This data describes a binding interaction between two proteins.

Sequence of the first protein:
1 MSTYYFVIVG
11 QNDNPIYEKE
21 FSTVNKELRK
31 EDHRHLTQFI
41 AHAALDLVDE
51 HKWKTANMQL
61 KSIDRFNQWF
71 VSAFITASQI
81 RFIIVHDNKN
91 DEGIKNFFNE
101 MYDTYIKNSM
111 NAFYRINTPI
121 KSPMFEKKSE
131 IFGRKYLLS

Interface contacts:
Residue D66 in the second protein contacts residue A112 in the first protein (closest heavy-atom distance 4.5 Å).
Residue L74 in the second protein is in contact with residue I106 in the first protein (closest heavy-atom distance 3.7 Å).
Residue N159 in the second protein contacts residue A77 in the first protein (closest heavy-atom distance 2.9 Å).
Residue T86 in the second protein is in contact with residue A56 in the first protein (closest heavy-atom distance 3.4 Å).
Residue R84 in the second protein is in contact with residue L60 in the first protein (closest heavy-atom distance 4.1 Å).
Residue D73 in the second protein contacts residue T76 in the first protein (closest heavy-atom distance 4.0 Å).
Residue G161 in the second protein is in contact with residue W53 in the first protein (closest heavy-atom distance 4.2 Å).
Residue T86 in the second protein interacts with residue K52 in the first protein (closest heavy-atom distance 3.4 Å).
Residue R70 in the second protein contacts residue S109 in the first protein (closest heavy-atom distance 3.5 Å).
Residue I72 in the second protein is in contact with residue A77 in the first protein (closest heavy-atom distance 4.0 Å).
Residue N159 in the second protein is in contact with residue Q79 in the first protein (closest heavy-atom distance 2.4 Å).
Residue R187 in the second protein contacts residue W53 in the first protein (closest heavy-atom distance 3.0 Å).
Residue C160 in the second protein interacts with residue A77 in the first protein (closest heavy-atom distance 3.2 Å).
Residue F76 in the second protein is in contact with residue Y102 in the first protein (closest heavy-atom distance 3.0 Å).
Residue K87 in the second protein contacts residue K54 in the first protein (closest heavy-atom distance 4.0 Å).
Residue T69 in the second protein contacts residue I116 in the first protein (closest heavy-atom distance 3.7 Å).
Residue K83 in the second protein contacts residue M58 in the first protein (closest heavy-atom distance 2.9 Å).
Residue R84 in the second protein is in contact with residue A56 in the first protein (closest heavy-atom distance 2.8 Å).
Residue R84 in the second protein interacts with residue T55 in the first protein (closest heavy-atom distance 4.3 Å).
Residue R70 in the second protein contacts residue N111 in the first protein (closest heavy-atom distance 3.6 Å).
Residue D73 in the second protein is in contact with residue Y105 in the first protein (closest heavy-atom distance 3.1 Å).
Residue T158 in the second protein is in contact with residue Q11 in the first protein (closest heavy-atom distance 2.8 Å).
Residue T86 in the second protein is in contact with residue W53 in the first protein (closest heavy-atom distance 3.3 Å).
Residue L74 in the second protein interacts with residue M110 in the first protein (closest heavy-atom distance 3.2 Å).
Residue C160 in the second protein interacts with residue Q79 in the first protein (closest heavy-atom distance 3.3 Å).
Residue F76 in the second protein interacts with residue A77 in the first protein (closest heavy-atom distance 3.6 Å).
Residue R70 in the second protein interacts with residue M110 in the first protein (closest heavy-atom distance 2.9 Å).
Residue N159 in the second protein is in contact with residue S78 in the first protein (closest heavy-atom distance 3.1 Å).
Residue R70 in the second protein is in contact with residue F113 in the first protein (closest heavy-atom distance 4.5 Å).
Residue K83 in the second protein interacts with residue A56 in the first protein (closest heavy-atom distance 3.1 Å).
Residue C160 in the second protein contacts residue S78 in the first protein (closest heavy-atom distance 4.7 Å).
Residue I71 in the second protein interacts with residue M110 in the first protein (closest heavy-atom distance 4.8 Å).
Residue R70 in the second protein interacts with residue R115 in the first protein (closest heavy-atom distance 4.8 Å).
Residue R84 in the second protein is in contact with residue T76 in the first protein (closest heavy-atom distance 4.1 Å).
Residue N159 in the second protein contacts residue I116 in the first protein (closest heavy-atom distance 2.9 Å).
Residue G161 in the second protein interacts with residue Q79 in the first protein (closest heavy-atom distance 2.9 Å).
Residue K87 in the second protein is in contact with residue K52 in the first protein (closest heavy-atom distance 4.5 Å).
Residue F76 in the second protein is in contact with residue M58 in the first protein (closest heavy-atom distance 4.7 Å).
Residue D73 in the second protein is in contact with residue I106 in the first protein (closest heavy-atom distance 3.0 Å).
Residue T158 in the second protein contacts residue Q79 in the first protein (closest heavy-atom distance 3.2 Å).
Residue R70 in the second protein is in contact with residue A112 in the first protein (closest heavy-atom distance 2.8 Å).
Residue I72 in the second protein is in contact with residue S78 in the first protein (closest heavy-atom distance 4.5 Å).
Residue F76 in the second protein interacts with residue F74 in the first protein (closest heavy-atom distance 4.2 Å).
Residue F183 in the second protein interacts with residue W53 in the first protein (closest heavy-atom distance 4.6 Å).
Residue N159 in the second protein contacts residue Q11 in the first protein (closest heavy-atom distance 2.9 Å).
Residue K87 in the second protein is in contact with residue W53 in the first protein (closest heavy-atom distance 2.2 Å).
Residue K83 in the second protein interacts with residue N57 in the first protein (closest heavy-atom distance 3.2 Å).
Residue R84 in the second protein is in contact with residue Q59 in the first protein (closest heavy-atom distance 4.2 Å).
Residue E85 in the second protein interacts with residue A56 in the first protein (closest heavy-atom distance 3.6 Å).
Residue M191 in the second protein interacts with residue W53 in the first protein (closest heavy-atom distance 3.5 Å).
Residue R84 in the second protein is in contact with residue M58 in the first protein (closest heavy-atom distance 2.7 Å).
Residue R84 in the second protein interacts with residue F74 in the first protein (closest heavy-atom distance 4.5 Å).
Residue D73 in the second protein interacts with residue S78 in the first protein (closest heavy-atom distance 3.5 Å).
Residue D73 in the second protein contacts residue A77 in the first protein (closest heavy-atom distance 4.1 Å).
Residue R84 in the second protein is in contact with residue I75 in the first protein (closest heavy-atom distance 2.3 Å).
Residue R84 in the second protein is in contact with residue N57 in the first protein (closest heavy-atom distance 2.1 Å).
Residue V77 in the second protein interacts with residue Y102 in the first protein (closest heavy-atom distance 3.7 Å).
Residue D73 in the second protein interacts with residue S109 in the first protein (closest heavy-atom distance 4.5 Å).
Residue D73 in the second protein contacts residue Y102 in the first protein (closest heavy-atom distance 2.2 Å).
Residue R70 in the second protein interacts with residue Y114 in the first protein (closest heavy-atom distance 2.6 Å).

Sequence of the second protein:
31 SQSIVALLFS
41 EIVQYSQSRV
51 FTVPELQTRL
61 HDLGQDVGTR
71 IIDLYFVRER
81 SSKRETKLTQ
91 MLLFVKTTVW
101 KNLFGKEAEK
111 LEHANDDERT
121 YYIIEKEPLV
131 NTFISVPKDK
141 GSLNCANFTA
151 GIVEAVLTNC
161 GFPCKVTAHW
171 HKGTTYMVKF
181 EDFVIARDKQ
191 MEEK